Sequence of protein 1:
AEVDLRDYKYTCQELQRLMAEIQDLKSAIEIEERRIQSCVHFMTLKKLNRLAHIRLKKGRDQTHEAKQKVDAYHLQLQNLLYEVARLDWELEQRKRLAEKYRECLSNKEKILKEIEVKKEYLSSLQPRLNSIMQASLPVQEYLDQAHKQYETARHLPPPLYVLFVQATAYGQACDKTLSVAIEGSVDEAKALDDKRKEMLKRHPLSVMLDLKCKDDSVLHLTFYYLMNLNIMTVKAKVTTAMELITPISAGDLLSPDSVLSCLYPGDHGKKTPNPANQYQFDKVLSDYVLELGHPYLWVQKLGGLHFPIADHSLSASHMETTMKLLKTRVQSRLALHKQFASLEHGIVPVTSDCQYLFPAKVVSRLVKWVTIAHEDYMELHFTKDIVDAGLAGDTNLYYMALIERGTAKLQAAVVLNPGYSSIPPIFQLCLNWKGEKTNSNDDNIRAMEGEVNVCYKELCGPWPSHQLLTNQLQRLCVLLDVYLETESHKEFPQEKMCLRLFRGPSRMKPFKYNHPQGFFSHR

Residue-level contacts at the interface:
Residue I576 in protein 1 is in contact with residue Q13 in protein 2 (closest heavy-atom distance 4.1 Å).
Residue I539 in protein 1 contacts residue L23 in protein 2 (closest heavy-atom distance 3.7 Å).
Residue Y609 in protein 1 is in contact with residue F17 in protein 2 (closest heavy-atom distance 3.6 Å).
Residue G664 in protein 1 is in contact with residue E128 in protein 2 (closest heavy-atom distance 3.3 Å).
Residue A542 in protein 1 contacts residue A8 in protein 2 (closest heavy-atom distance 3.5 Å).
Residue N606 in protein 1 interacts with residue L20 in protein 2 (closest heavy-atom distance 4.2 Å).
Residue R599 in protein 1 interacts with residue N322 in protein 2 (closest heavy-atom distance 4.1 Å).
Residue F662 in protein 1 interacts with residue Y170 in protein 2 (closest heavy-atom distance 3.6 Å).
Residue V607 in protein 1 interacts with residue Y45 in protein 2 (closest heavy-atom distance 4.0 Å).
Residue E602 in protein 1 contacts residue H24 in protein 2 (closest heavy-atom distance 3.5 Å).
Residue R663 in protein 1 contacts residue E125 in protein 2 (closest heavy-atom distance 3.7 Å).
Residue G664 in protein 1 contacts residue Y80 in protein 2 (closest heavy-atom distance 3.8 Å).
Residue V607 in protein 1 contacts residue L20 in protein 2 (closest heavy-atom distance 3.7 Å).
Residue G664 in protein 1 is in contact with residue H172 in protein 2 (closest heavy-atom distance 3.9 Å).
Residue D596 in protein 1 is in contact with residue N322 in protein 2 (closest heavy-atom distance 3.4 Å).
Residue S575 in protein 1 contacts residue Q13 in protein 2 (closest heavy-atom distance 3.2 Å).
Residue I579 in protein 1 interacts with residue L20 in protein 2 (closest heavy-atom distance 3.8 Å).
Residue R660 in protein 1 interacts with residue G146 in protein 2 (closest heavy-atom distance 3.4 Å).
Residue D541 in protein 1 is in contact with residue V5 in protein 2 (closest heavy-atom distance 3.4 Å).
Residue R663 in protein 1 interacts with residue Y170 in protein 2 (closest heavy-atom distance 4.0 Å).
Residue P406 in protein 1 contacts residue L11 in protein 2 (closest heavy-atom distance 3.4 Å).
Residue G664 in protein 1 is in contact with residue Y170 in protein 2 (closest heavy-atom distance 3.5 Å).
Residue S593 in protein 1 interacts with residue P298 in protein 2 (closest heavy-atom distance 4.1 Å).
Residue G543 in protein 1 contacts residue V9 in protein 2 (closest heavy-atom distance 3.7 Å).
Residue G664 in protein 1 is in contact with residue N130 in protein 2 (closest heavy-atom distance 3.4 Å).
Residue R599 in protein 1 interacts with residue T26 in protein 2 (closest heavy-atom distance 3.8 Å).
Residue R660 in protein 1 interacts with residue Y170 in protein 2 (closest heavy-atom distance 3.4 Å).
Residue L544 in protein 1 interacts with residue P10 in protein 2 (closest heavy-atom distance 3.7 Å).
Residue R599 in protein 1 contacts residue H24 in protein 2 (closest heavy-atom distance 3.5 Å).
Residue I576 in protein 1 is in contact with residue V16 in protein 2 (closest heavy-atom distance 3.8 Å).
Residue R599 in protein 1 is in contact with residue M25 in protein 2 (closest heavy-atom distance 2.7 Å).
Residue R667 in protein 1 is in contact with residue E188 in protein 2 (closest heavy-atom distance 3.2 Å).
Residue V607 in protein 1 is in contact with residue F17 in protein 2 (closest heavy-atom distance 3.4 Å).
Residue V607 in protein 1 contacts residue Q21 in protein 2 (closest heavy-atom distance 3.9 Å).
Residue P406 in protein 1 contacts residue G12 in protein 2 (closest heavy-atom distance 4.0 Å).
Residue P665 in protein 1 contacts residue Y80 in protein 2 (closest heavy-atom distance 3.7 Å).
Residue G603 in protein 1 contacts residue H24 in protein 2 (closest heavy-atom distance 3.7 Å).
Residue R667 in protein 1 interacts with residue W222 in protein 2 (closest heavy-atom distance 4.0 Å).
Residue R667 in protein 1 interacts with residue H172 in protein 2 (closest heavy-atom distance 4.1 Å).
Residue G543 in protein 1 contacts residue A8 in protein 2 (closest heavy-atom distance 4.2 Å).
Residue R663 in protein 1 interacts with residue P127 in protein 2 (closest heavy-atom distance 3.8 Å).
Residue R667 in protein 1 interacts with residue Y170 in protein 2 (closest heavy-atom distance 3.6 Å).
Residue P665 in protein 1 interacts with residue N130 in protein 2 (closest heavy-atom distance 3.5 Å).
Residue G543 in protein 1 contacts residue P6 in protein 2 (closest heavy-atom distance 3.7 Å).
Residue N606 in protein 1 interacts with residue H24 in protein 2 (closest heavy-atom distance 3.4 Å).
Residue G543 in protein 1 contacts residue P10 in protein 2 (closest heavy-atom distance 3.8 Å).
Residue R660 in protein 1 is in contact with residue P127 in protein 2 (closest heavy-atom distance 4.2 Å).
Residue L544 in protein 1 contacts residue L20 in protein 2 (closest heavy-atom distance 4.2 Å).
Residue V607 in protein 1 interacts with residue H24 in protein 2 (closest heavy-atom distance 3.8 Å).
Residue V540 in protein 1 contacts residue P6 in protein 2 (closest heavy-atom distance 4.0 Å).
Residue P665 in protein 1 interacts with residue K262 in protein 2 (closest heavy-atom distance 3.9 Å).
Residue R599 in protein 1 is in contact with residue L23 in protein 2 (closest heavy-atom distance 3.2 Å).
Residue R660 in protein 1 is in contact with residue E128 in protein 2 (closest heavy-atom distance 2.6 Å).
Residue R660 in protein 1 contacts residue E125 in protein 2 (closest heavy-atom distance 3.4 Å).
Residue P665 in protein 1 contacts residue F28 in protein 2 (closest heavy-atom distance 4.2 Å).
Residue R663 in protein 1 is in contact with residue V126 in protein 2 (closest heavy-atom distance 3.4 Å).
Residue R663 in protein 1 interacts with residue E128 in protein 2 (closest heavy-atom distance 3.3 Å).
Residue D538 in protein 1 contacts residue L23 in protein 2 (closest heavy-atom distance 3.7 Å).
Residue G407 in protein 1 is in contact with residue L11 in protein 2 (closest heavy-atom distance 3.8 Å).
Residue Y609 in protein 1 interacts with residue Q13 in protein 2 (closest heavy-atom distance 3.8 Å).

These two protein chains interact to form a complex.

Sequence of protein 2:
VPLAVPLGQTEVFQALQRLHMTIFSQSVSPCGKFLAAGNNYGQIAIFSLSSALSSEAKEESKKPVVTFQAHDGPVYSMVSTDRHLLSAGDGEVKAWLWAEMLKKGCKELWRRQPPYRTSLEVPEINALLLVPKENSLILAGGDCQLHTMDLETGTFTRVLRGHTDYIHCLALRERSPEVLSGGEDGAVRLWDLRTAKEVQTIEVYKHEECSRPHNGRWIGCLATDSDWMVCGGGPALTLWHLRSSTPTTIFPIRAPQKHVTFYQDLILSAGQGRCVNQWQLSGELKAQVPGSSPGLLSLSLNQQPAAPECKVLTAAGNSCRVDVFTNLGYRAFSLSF